Contacts between the two chains:
Residue S178 in protein 1 contacts residue L286 in protein 2 (closest heavy-atom distance 3.5 Å).
Residue V183 in protein 1 contacts residue A120 in protein 2 (closest heavy-atom distance 3.6 Å).
Residue M163 in protein 1 contacts residue L142 in protein 2 (closest heavy-atom distance 3.7 Å).
Residue S178 in protein 1 contacts residue V285 in protein 2 (closest heavy-atom distance 2.9 Å).
Residue Q174 in protein 1 contacts residue T123 in protein 2 (closest heavy-atom distance 3.9 Å).
Residue L136 in protein 1 is in contact with residue E162 in protein 2 (closest heavy-atom distance 3.7 Å).
Residue V195 in protein 1 interacts with residue C197 in protein 2 (closest heavy-atom distance 3.8 Å).
Residue C197 in protein 1 is in contact with residue V195 in protein 2 (closest heavy-atom distance 3.8 Å).
Residue S177 in protein 1 interacts with residue W244 in protein 2 (closest heavy-atom distance 3.6 Å).
Residue P181 in protein 1 interacts with residue W244 in protein 2 (closest heavy-atom distance 3.7 Å).
Residue R139 in protein 1 contacts residue I199 in protein 2 (closest heavy-atom distance 3.5 Å).
Residue D304 in protein 1 interacts with residue S178 in protein 2 (closest heavy-atom distance 3.6 Å).
Residue S177 in protein 1 is in contact with residue N284 in protein 2 (closest heavy-atom distance 3.9 Å).
Residue W244 in protein 1 interacts with residue S177 in protein 2 (closest heavy-atom distance 3.6 Å).
Residue H302 in protein 1 contacts residue A179 in protein 2 (closest heavy-atom distance 3.6 Å).
Residue R134 in protein 1 is in contact with residue M159 in protein 2 (closest heavy-atom distance 3.5 Å).
Residue V285 in protein 1 interacts with residue S178 in protein 2 (closest heavy-atom distance 2.9 Å).
Residue C157 in protein 1 is in contact with residue R134 in protein 2 (closest heavy-atom distance 2.8 Å).
Residue L136 in protein 1 interacts with residue M163 in protein 2 (closest heavy-atom distance 3.6 Å).
Residue C118 in protein 1 is in contact with residue C157 in protein 2 (closest heavy-atom distance 3.4 Å).
Residue M159 in protein 1 is in contact with residue R134 in protein 2 (closest heavy-atom distance 3.7 Å).
Residue R202 in protein 1 is in contact with residue L142 in protein 2 (closest heavy-atom distance 2.7 Å).
Residue S178 in protein 1 contacts residue H302 in protein 2 (closest heavy-atom distance 3.4 Å).
Residue P181 in protein 1 contacts residue I248 in protein 2 (closest heavy-atom distance 3.4 Å).
Residue S287 in protein 1 interacts with residue S178 in protein 2 (closest heavy-atom distance 2.9 Å).
Residue E162 in protein 1 contacts residue L136 in protein 2 (closest heavy-atom distance 3.4 Å).
Residue I199 in protein 1 interacts with residue V195 in protein 2 (closest heavy-atom distance 3.8 Å).
Residue P289 in protein 1 is in contact with residue A179 in protein 2 (closest heavy-atom distance 3.8 Å).
Residue I116 in protein 1 is in contact with residue I155 in protein 2 (closest heavy-atom distance 3.2 Å).
Residue A179 in protein 1 interacts with residue P289 in protein 2 (closest heavy-atom distance 3.8 Å).
Residue S178 in protein 1 interacts with residue S287 in protein 2 (closest heavy-atom distance 2.7 Å).
Residue A120 in protein 1 contacts residue V183 in protein 2 (closest heavy-atom distance 3.6 Å).
Residue A179 in protein 1 is in contact with residue H302 in protein 2 (closest heavy-atom distance 3.8 Å).
Residue A179 in protein 1 is in contact with residue S287 in protein 2 (closest heavy-atom distance 3.1 Å).
Residue T225 in protein 1 is in contact with residue R202 in protein 2 (closest heavy-atom distance 3.8 Å).
Residue C118 in protein 1 contacts residue I155 in protein 2 (closest heavy-atom distance 3.7 Å).
Residue M159 in protein 1 interacts with residue L136 in protein 2 (closest heavy-atom distance 3.6 Å).
Residue S287 in protein 1 contacts residue A179 in protein 2 (closest heavy-atom distance 3.3 Å).
Residue P137 in protein 1 contacts residue I203 in protein 2 (closest heavy-atom distance 3.5 Å).
Residue L136 in protein 1 is in contact with residue M159 in protein 2 (closest heavy-atom distance 3.3 Å).
Residue P165 in protein 1 contacts residue V166 in protein 2 (closest heavy-atom distance 3.5 Å).
Residue V143 in protein 1 interacts with residue I199 in protein 2 (closest heavy-atom distance 3.7 Å).
Residue I199 in protein 1 interacts with residue V143 in protein 2 (closest heavy-atom distance 3.7 Å).
Residue P165 in protein 1 is in contact with residue R139 in protein 2 (closest heavy-atom distance 3.8 Å).
Residue R139 in protein 1 is in contact with residue P165 in protein 2 (closest heavy-atom distance 3.8 Å).
Residue I199 in protein 1 interacts with residue R139 in protein 2 (closest heavy-atom distance 3.8 Å).
Residue L142 in protein 1 interacts with residue R202 in protein 2 (closest heavy-atom distance 2.8 Å).
Residue H302 in protein 1 is in contact with residue S178 in protein 2 (closest heavy-atom distance 3.3 Å).
Residue W244 in protein 1 contacts residue P176 in protein 2 (closest heavy-atom distance 3.5 Å).
Residue I155 in protein 1 is in contact with residue P250 in protein 2 (closest heavy-atom distance 3.8 Å).
Residue I248 in protein 1 interacts with residue P181 in protein 2 (closest heavy-atom distance 3.4 Å).
Residue P176 in protein 1 is in contact with residue N284 in protein 2 (closest heavy-atom distance 2.9 Å).
Residue R134 in protein 1 interacts with residue C157 in protein 2 (closest heavy-atom distance 2.9 Å).
Residue I203 in protein 1 is in contact with residue P137 in protein 2 (closest heavy-atom distance 3.4 Å).
Residue V166 in protein 1 interacts with residue P165 in protein 2 (closest heavy-atom distance 3.6 Å).
Residue E162 in protein 1 is in contact with residue R134 in protein 2 (closest heavy-atom distance 2.9 Å).
Residue R134 in protein 1 is in contact with residue E162 in protein 2 (closest heavy-atom distance 3.1 Å).
Residue M163 in protein 1 is in contact with residue P137 in protein 2 (closest heavy-atom distance 3.8 Å).
Residue I155 in protein 1 interacts with residue I116 in protein 2 (closest heavy-atom distance 3.6 Å).
Residue C157 in protein 1 is in contact with residue C118 in protein 2 (closest heavy-atom distance 3.5 Å).

Sequence of protein 1:
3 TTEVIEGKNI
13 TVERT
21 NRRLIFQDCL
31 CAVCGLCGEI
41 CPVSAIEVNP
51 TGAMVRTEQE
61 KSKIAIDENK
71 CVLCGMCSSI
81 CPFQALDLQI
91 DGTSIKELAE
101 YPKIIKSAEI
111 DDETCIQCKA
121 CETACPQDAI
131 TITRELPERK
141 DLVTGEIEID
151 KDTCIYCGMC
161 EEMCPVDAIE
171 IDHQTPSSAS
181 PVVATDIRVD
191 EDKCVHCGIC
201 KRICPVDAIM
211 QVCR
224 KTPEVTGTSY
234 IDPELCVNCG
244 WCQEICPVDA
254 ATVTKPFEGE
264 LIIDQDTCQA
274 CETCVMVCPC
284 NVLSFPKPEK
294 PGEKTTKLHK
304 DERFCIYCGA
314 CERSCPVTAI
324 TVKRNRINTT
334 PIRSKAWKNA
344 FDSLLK

Sequence of protein 2:
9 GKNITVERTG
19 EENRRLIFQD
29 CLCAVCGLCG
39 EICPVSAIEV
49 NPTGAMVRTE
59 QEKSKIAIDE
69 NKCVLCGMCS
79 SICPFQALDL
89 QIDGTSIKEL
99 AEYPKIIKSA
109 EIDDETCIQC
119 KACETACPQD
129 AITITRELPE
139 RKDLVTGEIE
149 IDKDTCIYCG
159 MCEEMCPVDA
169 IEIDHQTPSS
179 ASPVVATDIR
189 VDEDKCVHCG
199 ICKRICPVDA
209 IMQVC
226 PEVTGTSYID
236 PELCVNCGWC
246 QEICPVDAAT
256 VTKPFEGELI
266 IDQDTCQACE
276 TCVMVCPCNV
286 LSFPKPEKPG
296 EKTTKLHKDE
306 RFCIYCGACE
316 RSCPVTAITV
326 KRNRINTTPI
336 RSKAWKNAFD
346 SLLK

These two protein chains interact to form a complex.